Sequence of the second protein:
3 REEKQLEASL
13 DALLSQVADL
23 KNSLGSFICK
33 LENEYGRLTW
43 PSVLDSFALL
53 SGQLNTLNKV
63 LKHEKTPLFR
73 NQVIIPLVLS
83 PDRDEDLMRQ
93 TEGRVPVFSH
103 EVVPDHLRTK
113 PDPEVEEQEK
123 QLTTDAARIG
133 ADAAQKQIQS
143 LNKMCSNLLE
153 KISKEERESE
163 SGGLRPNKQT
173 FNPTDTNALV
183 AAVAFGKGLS

This data describes a binding interaction between two proteins.

Sequence of the first protein:
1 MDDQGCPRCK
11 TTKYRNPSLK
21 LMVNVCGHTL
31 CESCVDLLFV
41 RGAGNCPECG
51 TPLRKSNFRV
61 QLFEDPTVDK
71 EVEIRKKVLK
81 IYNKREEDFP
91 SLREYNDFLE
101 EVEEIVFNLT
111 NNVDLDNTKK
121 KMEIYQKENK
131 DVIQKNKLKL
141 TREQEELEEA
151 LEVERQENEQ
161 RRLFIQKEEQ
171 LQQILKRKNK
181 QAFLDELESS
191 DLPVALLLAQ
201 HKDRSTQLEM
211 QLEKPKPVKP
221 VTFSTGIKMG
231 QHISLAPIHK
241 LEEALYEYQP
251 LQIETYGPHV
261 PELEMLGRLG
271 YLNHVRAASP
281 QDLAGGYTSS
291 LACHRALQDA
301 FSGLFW

Interface contacts:
Residue E149 in the first protein contacts residue Q7 in the second protein (closest heavy-atom distance 4.6 Å).
Residue E145 in the first protein is in contact with residue K67 in the second protein (closest heavy-atom distance 2.6 Å).
Residue E149 in the first protein contacts residue R3 in the second protein (closest heavy-atom distance 3.0 Å).
Residue R142 in the first protein contacts residue K67 in the second protein (closest heavy-atom distance 4.1 Å).
Residue V153 in the first protein interacts with residue R3 in the second protein (closest heavy-atom distance 4.6 Å).